Interface contacts:
Residue H236 in the second protein contacts residue N405 in the first protein (closest heavy-atom distance 4.0 Å).
Residue A398 in the second protein interacts with residue R440 in the first protein (closest heavy-atom distance 3.3 Å).
Residue R440 in the second protein contacts residue N396 in the first protein (closest heavy-atom distance 3.2 Å).
Residue H236 in the second protein is in contact with residue T403 in the first protein (closest heavy-atom distance 2.7 Å).
Residue A398 in the second protein contacts residue A437 in the first protein (closest heavy-atom distance 4.1 Å).
Residue L423 in the second protein contacts residue L419 in the first protein (closest heavy-atom distance 4.1 Å).
Residue H401 in the second protein interacts with residue L239 in the first protein (closest heavy-atom distance 3.0 Å).
Residue N405 in the second protein is in contact with residue N405 in the first protein (closest heavy-atom distance 3.3 Å).
Residue N396 in the second protein contacts residue R440 in the first protein (closest heavy-atom distance 3.2 Å).
Residue L419 in the second protein is in contact with residue H236 in the first protein (closest heavy-atom distance 3.6 Å).
Residue R434 in the second protein contacts residue P400 in the first protein (closest heavy-atom distance 3.7 Å).
Residue H401 in the second protein is in contact with residue A238 in the first protein (closest heavy-atom distance 3.4 Å).
Residue G237 in the second protein is in contact with residue S406 in the first protein (closest heavy-atom distance 3.9 Å).
Residue N417 in the second protein contacts residue A233 in the first protein (closest heavy-atom distance 3.4 Å).
Residue H236 in the second protein contacts residue L419 in the first protein (closest heavy-atom distance 3.6 Å).
Residue L239 in the second protein contacts residue T403 in the first protein (closest heavy-atom distance 3.7 Å).
Residue A238 in the second protein interacts with residue H401 in the first protein (closest heavy-atom distance 3.4 Å).
Residue T429 in the second protein contacts residue H401 in the first protein (closest heavy-atom distance 4.3 Å).
Residue T429 in the second protein interacts with residue P400 in the first protein (closest heavy-atom distance 3.2 Å).
Residue V402 in the second protein interacts with residue L239 in the first protein (closest heavy-atom distance 4.1 Å).
Residue S406 in the second protein is in contact with residue G237 in the first protein (closest heavy-atom distance 3.9 Å).
Residue N417 in the second protein is in contact with residue E230 in the first protein (closest heavy-atom distance 3.6 Å).
Residue F397 in the second protein interacts with residue R440 in the first protein (closest heavy-atom distance 3.9 Å).
Residue A233 in the second protein interacts with residue L419 in the first protein (closest heavy-atom distance 3.8 Å).
Residue A233 in the second protein interacts with residue N417 in the first protein (closest heavy-atom distance 3.4 Å).
Residue L423 in the second protein interacts with residue N405 in the first protein (closest heavy-atom distance 3.5 Å).
Residue V402 in the second protein is in contact with residue H236 in the first protein (closest heavy-atom distance 3.4 Å).
Residue R440 in the second protein contacts residue H395 in the first protein (closest heavy-atom distance 3.6 Å).
Residue S406 in the second protein interacts with residue H236 in the first protein (closest heavy-atom distance 3.5 Å).
Residue I232 in the second protein interacts with residue L419 in the first protein (closest heavy-atom distance 3.7 Å).
Residue H395 in the second protein is in contact with residue R440 in the first protein (closest heavy-atom distance 3.6 Å).
Residue L419 in the second protein is in contact with residue L423 in the first protein (closest heavy-atom distance 4.1 Å).
Residue N405 in the second protein interacts with residue L423 in the first protein (closest heavy-atom distance 3.5 Å).
Residue R440 in the second protein contacts residue F397 in the first protein (closest heavy-atom distance 3.9 Å).
Residue L423 in the second protein is in contact with residue E420 in the first protein (closest heavy-atom distance 4.3 Å).
Residue V402 in the second protein is in contact with residue G237 in the first protein (closest heavy-atom distance 3.9 Å).
Residue L419 in the second protein is in contact with residue A233 in the first protein (closest heavy-atom distance 3.8 Å).
Residue T403 in the second protein is in contact with residue H236 in the first protein (closest heavy-atom distance 2.7 Å).
Residue H236 in the second protein contacts residue H401 in the first protein (closest heavy-atom distance 3.9 Å).
Residue H401 in the second protein is in contact with residue T429 in the first protein (closest heavy-atom distance 4.3 Å).
Residue H236 in the second protein is in contact with residue S406 in the first protein (closest heavy-atom distance 3.5 Å).
Residue R440 in the second protein interacts with residue A398 in the first protein (closest heavy-atom distance 3.3 Å).
Residue P400 in the second protein contacts residue R434 in the first protein (closest heavy-atom distance 3.7 Å).
Residue P400 in the second protein interacts with residue A437 in the first protein (closest heavy-atom distance 3.8 Å).
Residue A437 in the second protein interacts with residue P400 in the first protein (closest heavy-atom distance 3.8 Å).
Residue E420 in the second protein is in contact with residue L423 in the first protein (closest heavy-atom distance 4.3 Å).
Residue P400 in the second protein contacts residue T429 in the first protein (closest heavy-atom distance 3.2 Å).
Residue H236 in the second protein interacts with residue V402 in the first protein (closest heavy-atom distance 3.4 Å).
Residue E420 in the second protein is in contact with residue E420 in the first protein (closest heavy-atom distance 3.0 Å).
Residue T403 in the second protein contacts residue L239 in the first protein (closest heavy-atom distance 3.7 Å).
Residue L239 in the second protein interacts with residue H401 in the first protein (closest heavy-atom distance 3.0 Å).
Residue G237 in the second protein interacts with residue V402 in the first protein (closest heavy-atom distance 3.9 Å).
Residue H401 in the second protein contacts residue H236 in the first protein (closest heavy-atom distance 3.9 Å).
Residue A437 in the second protein contacts residue A398 in the first protein (closest heavy-atom distance 4.1 Å).
Residue G237 in the second protein interacts with residue H401 in the first protein (closest heavy-atom distance 3.4 Å).
Residue N405 in the second protein contacts residue H236 in the first protein (closest heavy-atom distance 4.0 Å).
Residue L239 in the second protein contacts residue V402 in the first protein (closest heavy-atom distance 4.1 Å).
Residue L419 in the second protein contacts residue I232 in the first protein (closest heavy-atom distance 3.7 Å).
Residue H401 in the second protein is in contact with residue G237 in the first protein (closest heavy-atom distance 3.4 Å).
Residue E230 in the second protein contacts residue N417 in the first protein (closest heavy-atom distance 3.6 Å).

Sequence of the second protein:
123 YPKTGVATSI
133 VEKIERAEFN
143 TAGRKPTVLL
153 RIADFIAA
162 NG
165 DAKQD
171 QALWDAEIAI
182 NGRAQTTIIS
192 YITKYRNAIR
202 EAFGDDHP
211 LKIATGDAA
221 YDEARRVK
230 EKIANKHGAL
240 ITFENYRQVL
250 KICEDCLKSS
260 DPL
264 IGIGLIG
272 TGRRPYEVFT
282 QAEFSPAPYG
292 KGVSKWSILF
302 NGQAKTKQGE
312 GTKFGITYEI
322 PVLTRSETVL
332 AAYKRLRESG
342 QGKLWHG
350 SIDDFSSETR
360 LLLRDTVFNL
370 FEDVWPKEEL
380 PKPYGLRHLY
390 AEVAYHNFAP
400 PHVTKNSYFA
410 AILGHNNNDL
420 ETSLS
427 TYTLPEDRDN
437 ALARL

These two protein chains interact to form a complex.

Sequence of the first protein:
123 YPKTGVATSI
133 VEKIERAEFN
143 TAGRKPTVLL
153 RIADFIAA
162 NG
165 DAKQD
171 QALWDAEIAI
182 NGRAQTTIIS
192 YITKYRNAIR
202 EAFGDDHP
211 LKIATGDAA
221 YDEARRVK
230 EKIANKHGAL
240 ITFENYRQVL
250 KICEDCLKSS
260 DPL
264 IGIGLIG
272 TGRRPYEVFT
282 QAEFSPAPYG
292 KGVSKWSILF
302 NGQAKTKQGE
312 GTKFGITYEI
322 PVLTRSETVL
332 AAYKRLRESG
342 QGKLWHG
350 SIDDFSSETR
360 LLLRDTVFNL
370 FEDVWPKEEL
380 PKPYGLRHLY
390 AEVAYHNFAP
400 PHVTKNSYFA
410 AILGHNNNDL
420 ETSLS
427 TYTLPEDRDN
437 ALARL